Residue-level contacts at the interface:
Residue I107 in protein 2 is in contact with residue M64 in protein 1 (closest heavy-atom distance 4.3 Å).
Residue G127 in protein 2 interacts with residue V63 in protein 1 (closest heavy-atom distance 4.2 Å).
Residue Y104 in protein 2 contacts residue M64 in protein 1 (closest heavy-atom distance 3.3 Å).
Residue Y167 in protein 2 is in contact with residue M64 in protein 1 (closest heavy-atom distance 4.0 Å).
Residue G100 in protein 2 contacts residue C65 in protein 1 (closest heavy-atom distance 3.9 Å).
Residue S125 in protein 2 is in contact with residue P66 in protein 1 (closest heavy-atom distance 3.6 Å).
Residue G128 in protein 2 is in contact with residue R59 in protein 1 (closest heavy-atom distance 4.0 Å).
Residue S101 in protein 2 interacts with residue M64 in protein 1 (closest heavy-atom distance 3.5 Å).
Residue E156 in protein 2 is in contact with residue S92 in protein 1 (closest heavy-atom distance 2.6 Å).
Residue S125 in protein 2 is in contact with residue M67 in protein 1 (closest heavy-atom distance 3.1 Å).
Residue N155 in protein 2 contacts residue Y69 in protein 1 (closest heavy-atom distance 3.6 Å).
Residue Y104 in protein 2 interacts with residue V63 in protein 1 (closest heavy-atom distance 3.5 Å).
Residue G128 in protein 2 interacts with residue M64 in protein 1 (closest heavy-atom distance 4.1 Å).
Residue S221 in protein 2 contacts residue V68 in protein 1 (closest heavy-atom distance 3.4 Å).
Residue L126 in protein 2 interacts with residue P66 in protein 1 (closest heavy-atom distance 4.3 Å).
Residue A152 in protein 2 interacts with residue M67 in protein 1 (closest heavy-atom distance 4.3 Å).
Residue G100 in protein 2 contacts residue C95 in protein 1 (closest heavy-atom distance 4.0 Å).
Residue L96 in protein 2 interacts with residue P66 in protein 1 (closest heavy-atom distance 4.0 Å).
Residue G127 in protein 2 interacts with residue C65 in protein 1 (closest heavy-atom distance 3.0 Å).
Residue L126 in protein 2 contacts residue C65 in protein 1 (closest heavy-atom distance 3.3 Å).
Residue G127 in protein 2 is in contact with residue M67 in protein 1 (closest heavy-atom distance 3.6 Å).
Residue F189 in protein 2 interacts with residue Y69 in protein 1 (closest heavy-atom distance 3.3 Å).
Residue G219 in protein 2 is in contact with residue M67 in protein 1 (closest heavy-atom distance 3.4 Å).
Residue H64 in protein 2 is in contact with residue M67 in protein 1 (closest heavy-atom distance 3.9 Å).
Residue G127 in protein 2 interacts with residue M64 in protein 1 (closest heavy-atom distance 3.2 Å).
Residue P129 in protein 2 interacts with residue R59 in protein 1 (closest heavy-atom distance 3.5 Å).
Residue G128 in protein 2 is in contact with residue V63 in protein 1 (closest heavy-atom distance 4.2 Å).
Residue S101 in protein 2 interacts with residue V63 in protein 1 (closest heavy-atom distance 4.3 Å).
Residue G100 in protein 2 contacts residue M64 in protein 1 (closest heavy-atom distance 3.7 Å).
Residue P168 in protein 2 interacts with residue M64 in protein 1 (closest heavy-atom distance 4.3 Å).
Residue N218 in protein 2 contacts residue V68 in protein 1 (closest heavy-atom distance 3.6 Å).
Residue Y217 in protein 2 is in contact with residue V68 in protein 1 (closest heavy-atom distance 4.2 Å).
Residue G102 in protein 2 is in contact with residue V63 in protein 1 (closest heavy-atom distance 3.4 Å).
Residue N155 in protein 2 contacts residue S92 in protein 1 (closest heavy-atom distance 3.7 Å).
Residue M222 in protein 2 is in contact with residue V68 in protein 1 (closest heavy-atom distance 3.8 Å).
Residue G154 in protein 2 is in contact with residue M67 in protein 1 (closest heavy-atom distance 3.7 Å).
Residue L126 in protein 2 is in contact with residue M64 in protein 1 (closest heavy-atom distance 3.8 Å).
Residue Y104 in protein 2 contacts residue D62 in protein 1 (closest heavy-atom distance 3.1 Å).
Residue Y104 in protein 2 contacts residue E61 in protein 1 (closest heavy-atom distance 3.4 Å).
Residue G100 in protein 2 is in contact with residue P66 in protein 1 (closest heavy-atom distance 3.1 Å).
Residue L135 in protein 2 contacts residue M64 in protein 1 (closest heavy-atom distance 3.5 Å).
Residue L96 in protein 2 contacts residue M64 in protein 1 (closest heavy-atom distance 4.1 Å).
Residue D99 in protein 2 is in contact with residue C95 in protein 1 (closest heavy-atom distance 4.0 Å).
Residue L126 in protein 2 interacts with residue M67 in protein 1 (closest heavy-atom distance 3.5 Å).
Residue Q103 in protein 2 is in contact with residue D62 in protein 1 (closest heavy-atom distance 3.6 Å).
Residue N155 in protein 2 interacts with residue M67 in protein 1 (closest heavy-atom distance 2.8 Å).
Residue T220 in protein 2 is in contact with residue M67 in protein 1 (closest heavy-atom distance 3.4 Å).
Residue G219 in protein 2 contacts residue Y69 in protein 1 (closest heavy-atom distance 3.9 Å).
Residue H64 in protein 2 is in contact with residue P66 in protein 1 (closest heavy-atom distance 3.4 Å).
Residue S221 in protein 2 contacts residue M67 in protein 1 (closest heavy-atom distance 2.8 Å).
Residue G102 in protein 2 is in contact with residue M64 in protein 1 (closest heavy-atom distance 2.8 Å).
Residue S130 in protein 2 is in contact with residue E61 in protein 1 (closest heavy-atom distance 2.6 Å).
Residue G102 in protein 2 interacts with residue D62 in protein 1 (closest heavy-atom distance 4.1 Å).
Residue H64 in protein 2 is in contact with residue V68 in protein 1 (closest heavy-atom distance 3.7 Å).
Residue S221 in protein 2 is in contact with residue P66 in protein 1 (closest heavy-atom distance 4.0 Å).
Residue N218 in protein 2 interacts with residue Y69 in protein 1 (closest heavy-atom distance 2.7 Å).
Residue G131 in protein 2 is in contact with residue E61 in protein 1 (closest heavy-atom distance 4.3 Å).
Residue G127 in protein 2 contacts residue R59 in protein 1 (closest heavy-atom distance 3.9 Å).
Residue N155 in protein 2 contacts residue V68 in protein 1 (closest heavy-atom distance 3.2 Å).
Residue S101 in protein 2 interacts with residue C95 in protein 1 (closest heavy-atom distance 3.8 Å).

Sequence of protein 1:
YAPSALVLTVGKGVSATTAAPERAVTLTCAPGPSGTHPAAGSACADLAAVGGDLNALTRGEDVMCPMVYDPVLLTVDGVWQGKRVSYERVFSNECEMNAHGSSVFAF

Sequence of protein 2:
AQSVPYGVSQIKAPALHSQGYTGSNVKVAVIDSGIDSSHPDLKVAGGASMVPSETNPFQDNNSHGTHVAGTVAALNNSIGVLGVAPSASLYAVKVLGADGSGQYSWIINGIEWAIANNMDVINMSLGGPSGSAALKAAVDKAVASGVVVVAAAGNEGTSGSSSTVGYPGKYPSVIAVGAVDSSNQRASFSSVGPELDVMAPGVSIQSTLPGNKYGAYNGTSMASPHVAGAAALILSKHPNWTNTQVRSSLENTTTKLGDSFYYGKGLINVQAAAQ

These two protein chains interact to form a complex.